Interface contacts:
Residue T40 in the second protein is in contact with residue P159 in the first protein (closest heavy-atom distance 3.9 Å).
Residue P159 in the second protein interacts with residue H91 in the first protein (closest heavy-atom distance 3.3 Å).
Residue V32 in the second protein contacts residue H91 in the first protein (closest heavy-atom distance 3.9 Å).
Residue L152 in the second protein is in contact with residue A13 in the first protein (closest heavy-atom distance 4.3 Å).
Residue H91 in the second protein interacts with residue E30 in the first protein (closest heavy-atom distance 3.8 Å).
Residue R149 in the second protein contacts residue H41 in the first protein (closest heavy-atom distance 3.1 Å).
Residue I128 in the second protein interacts with residue L92 in the first protein (closest heavy-atom distance 3.8 Å).
Residue L90 in the second protein interacts with residue V32 in the first protein (closest heavy-atom distance 3.6 Å).
Residue A13 in the second protein contacts residue L152 in the first protein (closest heavy-atom distance 4.0 Å).
Residue I95 in the second protein contacts residue I95 in the first protein (closest heavy-atom distance 4.2 Å).
Residue T19 in the second protein interacts with residue T19 in the first protein (closest heavy-atom distance 3.8 Å).
Residue R149 in the second protein is in contact with residue T40 in the first protein (closest heavy-atom distance 3.6 Å).
Residue H91 in the second protein contacts residue Q31 in the first protein (closest heavy-atom distance 3.5 Å).
Residue T37 in the second protein interacts with residue P35 in the first protein (closest heavy-atom distance 4.0 Å).
Residue N15 in the second protein contacts residue L152 in the first protein (closest heavy-atom distance 4.0 Å).
Residue T18 in the second protein contacts residue N15 in the first protein (closest heavy-atom distance 2.8 Å).
Residue P159 in the second protein is in contact with residue T40 in the first protein (closest heavy-atom distance 3.9 Å).
Residue T40 in the second protein is in contact with residue W157 in the first protein (closest heavy-atom distance 3.9 Å).
Residue V32 in the second protein contacts residue L90 in the first protein (closest heavy-atom distance 3.6 Å).
Residue T33 in the second protein is in contact with residue L90 in the first protein (closest heavy-atom distance 3.4 Å).
Residue L90 in the second protein is in contact with residue T33 in the first protein (closest heavy-atom distance 3.4 Å).
Residue H91 in the second protein contacts residue V26 in the first protein (closest heavy-atom distance 4.0 Å).
Residue H41 in the second protein interacts with residue R149 in the first protein (closest heavy-atom distance 3.2 Å).
Residue L92 in the second protein contacts residue T33 in the first protein (closest heavy-atom distance 3.3 Å).
Residue L92 in the second protein is in contact with residue I128 in the first protein (closest heavy-atom distance 3.7 Å).
Residue P35 in the second protein is in contact with residue L90 in the first protein (closest heavy-atom distance 3.6 Å).
Residue T40 in the second protein contacts residue Y150 in the first protein (closest heavy-atom distance 2.9 Å).
Residue T37 in the second protein is in contact with residue T37 in the first protein (closest heavy-atom distance 4.0 Å).
Residue T160 in the second protein interacts with residue H91 in the first protein (closest heavy-atom distance 4.0 Å).
Residue T40 in the second protein contacts residue R149 in the first protein (closest heavy-atom distance 3.7 Å).
Residue E14 in the second protein contacts residue L152 in the first protein (closest heavy-atom distance 3.3 Å).
Residue L92 in the second protein contacts residue V32 in the first protein (closest heavy-atom distance 3.8 Å).
Residue S42 in the second protein interacts with residue R149 in the first protein (closest heavy-atom distance 3.5 Å).
Residue Q31 in the second protein contacts residue L90 in the first protein (closest heavy-atom distance 4.2 Å).
Residue H41 in the second protein is in contact with residue Y150 in the first protein (closest heavy-atom distance 4.3 Å).
Residue V26 in the second protein interacts with residue H91 in the first protein (closest heavy-atom distance 3.9 Å).
Residue R149 in the second protein interacts with residue S42 in the first protein (closest heavy-atom distance 3.5 Å).
Residue P35 in the second protein is in contact with residue I95 in the first protein (closest heavy-atom distance 3.9 Å).
Residue W157 in the second protein contacts residue L92 in the first protein (closest heavy-atom distance 3.3 Å).
Residue W157 in the second protein is in contact with residue T40 in the first protein (closest heavy-atom distance 4.0 Å).
Residue L90 in the second protein contacts residue P35 in the first protein (closest heavy-atom distance 3.8 Å).
Residue H91 in the second protein contacts residue P159 in the first protein (closest heavy-atom distance 3.3 Å).
Residue V32 in the second protein interacts with residue L92 in the first protein (closest heavy-atom distance 3.9 Å).
Residue Q31 in the second protein interacts with residue H91 in the first protein (closest heavy-atom distance 3.3 Å).
Residue G153 in the second protein is in contact with residue E14 in the first protein (closest heavy-atom distance 4.2 Å).
Residue T18 in the second protein interacts with residue T18 in the first protein (closest heavy-atom distance 3.0 Å).
Residue T33 in the second protein contacts residue L92 in the first protein (closest heavy-atom distance 3.4 Å).
Residue L90 in the second protein contacts residue Q31 in the first protein (closest heavy-atom distance 4.0 Å).
Residue H91 in the second protein interacts with residue V32 in the first protein (closest heavy-atom distance 3.9 Å).
Residue L92 in the second protein is in contact with residue W157 in the first protein (closest heavy-atom distance 3.3 Å).
Residue H91 in the second protein contacts residue T160 in the first protein (closest heavy-atom distance 3.7 Å).
Residue E14 in the second protein contacts residue G153 in the first protein (closest heavy-atom distance 4.0 Å).
Residue Y150 in the second protein interacts with residue H41 in the first protein (closest heavy-atom distance 4.2 Å).
Residue N15 in the second protein contacts residue T18 in the first protein (closest heavy-atom distance 2.9 Å).
Residue E30 in the second protein is in contact with residue H91 in the first protein (closest heavy-atom distance 3.6 Å).
Residue L152 in the second protein interacts with residue N15 in the first protein (closest heavy-atom distance 4.0 Å).
Residue I95 in the second protein interacts with residue P35 in the first protein (closest heavy-atom distance 3.9 Å).
Residue Y150 in the second protein contacts residue T40 in the first protein (closest heavy-atom distance 2.8 Å).
Residue P35 in the second protein interacts with residue T37 in the first protein (closest heavy-atom distance 3.9 Å).
Residue L152 in the second protein interacts with residue E14 in the first protein (closest heavy-atom distance 3.4 Å).

The following describes two proteins that form a bound complex.

Sequence of the second protein:
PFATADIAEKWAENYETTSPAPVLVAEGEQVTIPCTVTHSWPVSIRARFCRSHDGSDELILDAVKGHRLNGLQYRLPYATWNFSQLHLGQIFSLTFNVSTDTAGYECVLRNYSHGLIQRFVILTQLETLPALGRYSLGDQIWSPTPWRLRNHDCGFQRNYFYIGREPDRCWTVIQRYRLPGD

Sequence of the first protein:
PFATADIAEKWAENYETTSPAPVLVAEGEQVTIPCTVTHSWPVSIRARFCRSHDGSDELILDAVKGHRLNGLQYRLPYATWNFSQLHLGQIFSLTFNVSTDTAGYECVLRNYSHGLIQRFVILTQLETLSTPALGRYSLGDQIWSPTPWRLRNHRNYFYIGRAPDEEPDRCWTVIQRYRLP